Interface contacts:
Residue M90 in the second protein contacts residue F78 in the first protein (closest heavy-atom distance 4.2 Å).
Residue F85 in the second protein is in contact with residue W73 in the first protein (closest heavy-atom distance 3.3 Å).
Residue F85 in the second protein contacts residue I74 in the first protein (closest heavy-atom distance 2.0 Å).
Residue G91 in the second protein is in contact with residue K76 in the first protein (closest heavy-atom distance 5.0 Å).
Residue G91 in the second protein contacts residue V77 in the first protein (closest heavy-atom distance 4.6 Å).
Residue M90 in the second protein contacts residue R79 in the first protein (closest heavy-atom distance 4.5 Å).
Residue G91 in the second protein contacts residue F78 in the first protein (closest heavy-atom distance 4.3 Å).
Residue R92 in the second protein interacts with residue F78 in the first protein (closest heavy-atom distance 3.9 Å).
Residue M90 in the second protein is in contact with residue M80 in the first protein (closest heavy-atom distance 4.5 Å).
Residue F85 in the second protein interacts with residue R75 in the first protein (closest heavy-atom distance 3.6 Å).

Sequence of the second protein:
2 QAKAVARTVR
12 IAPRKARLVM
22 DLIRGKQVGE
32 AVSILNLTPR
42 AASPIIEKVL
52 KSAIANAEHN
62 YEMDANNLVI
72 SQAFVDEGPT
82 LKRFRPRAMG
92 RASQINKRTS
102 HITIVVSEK

The following describes two proteins that form a bound complex.

Sequence of the first protein:
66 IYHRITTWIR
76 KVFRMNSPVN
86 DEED